Sequence of protein 1:
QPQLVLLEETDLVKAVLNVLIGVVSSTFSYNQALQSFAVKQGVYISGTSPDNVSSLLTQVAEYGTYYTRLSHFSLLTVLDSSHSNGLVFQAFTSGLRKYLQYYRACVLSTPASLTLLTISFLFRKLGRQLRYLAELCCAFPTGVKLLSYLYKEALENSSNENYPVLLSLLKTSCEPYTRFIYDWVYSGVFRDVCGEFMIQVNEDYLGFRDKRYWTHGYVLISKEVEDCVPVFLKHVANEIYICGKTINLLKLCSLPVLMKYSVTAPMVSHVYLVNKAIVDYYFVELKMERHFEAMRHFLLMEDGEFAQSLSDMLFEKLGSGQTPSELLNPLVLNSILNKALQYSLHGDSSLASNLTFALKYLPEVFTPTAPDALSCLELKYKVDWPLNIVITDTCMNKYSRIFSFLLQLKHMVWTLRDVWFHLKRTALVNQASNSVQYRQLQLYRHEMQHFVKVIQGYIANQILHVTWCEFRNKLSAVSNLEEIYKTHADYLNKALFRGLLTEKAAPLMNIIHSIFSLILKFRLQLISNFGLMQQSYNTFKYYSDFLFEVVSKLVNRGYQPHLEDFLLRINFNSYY

The following describes two proteins that form a bound complex.

Residue-level contacts at the interface:
Residue D1311 in protein 1 interacts with residue A4 in protein 2 (closest heavy-atom distance 4.8 Å).
Residue L1304 in protein 1 interacts with residue A8 in protein 2 (closest heavy-atom distance 3.5 Å).
Residue L1304 in protein 1 is in contact with residue A12 in protein 2 (closest heavy-atom distance 4.4 Å).
Residue K1307 in protein 1 is in contact with residue A8 in protein 2 (closest heavy-atom distance 4.8 Å).
Residue S1300 in protein 1 contacts residue A15 in protein 2 (closest heavy-atom distance 4.9 Å).
Residue L1304 in protein 1 interacts with residue A11 in protein 2 (closest heavy-atom distance 4.1 Å).

Sequence of protein 2:
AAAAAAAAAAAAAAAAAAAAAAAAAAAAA